Sequence of protein 2:
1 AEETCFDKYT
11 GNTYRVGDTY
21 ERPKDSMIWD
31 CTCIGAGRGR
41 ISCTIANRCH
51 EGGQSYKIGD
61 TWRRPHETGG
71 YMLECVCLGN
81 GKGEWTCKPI

The following describes two proteins that form a bound complex.

Residue-level contacts at the interface:
Residue C43 in protein 2 interacts with residue G81 in protein 1 (closest heavy-atom distance 4.4 Å).
Residue G81 in protein 2 contacts residue W29 in protein 1 (closest heavy-atom distance 3.7 Å).
Residue C43 in protein 2 interacts with residue L78 in protein 1 (closest heavy-atom distance 3.2 Å).
Residue I41 in protein 2 interacts with residue N80 in protein 1 (closest heavy-atom distance 2.9 Å).
Residue I58 in protein 2 contacts residue S42 in protein 1 (closest heavy-atom distance 2.9 Å).
Residue G37 in protein 2 contacts residue K88 in protein 1 (closest heavy-atom distance 3.7 Å).
Residue N47 in protein 2 interacts with residue I45 in protein 1 (closest heavy-atom distance 2.9 Å).
Residue S42 in protein 2 is in contact with residue N80 in protein 1 (closest heavy-atom distance 3.5 Å).
Residue L78 in protein 2 interacts with residue I34 in protein 1 (closest heavy-atom distance 4.0 Å).
Residue K88 in protein 2 interacts with residue G37 in protein 1 (closest heavy-atom distance 3.7 Å).
Residue N80 in protein 2 interacts with residue W29 in protein 1 (closest heavy-atom distance 3.9 Å).
Residue V76 in protein 2 is in contact with residue A36 in protein 1 (closest heavy-atom distance 4.3 Å).
Residue M27 in protein 2 is in contact with residue K24 in protein 1 (closest heavy-atom distance 4.1 Å).
Residue R40 in protein 2 is in contact with residue T86 in protein 1 (closest heavy-atom distance 3.7 Å).
Residue R40 in protein 2 contacts residue L78 in protein 1 (closest heavy-atom distance 3.9 Å).
Residue G81 in protein 2 interacts with residue C43 in protein 1 (closest heavy-atom distance 4.4 Å).
Residue W29 in protein 2 contacts residue M27 in protein 1 (closest heavy-atom distance 4.2 Å).
Residue L78 in protein 2 is in contact with residue S42 in protein 1 (closest heavy-atom distance 2.8 Å).
Residue C43 in protein 2 is in contact with residue G79 in protein 1 (closest heavy-atom distance 4.0 Å).
Residue W29 in protein 2 interacts with residue N80 in protein 1 (closest heavy-atom distance 3.9 Å).
Residue T44 in protein 2 contacts residue N47 in protein 1 (closest heavy-atom distance 3.4 Å).
Residue E84 in protein 2 is in contact with residue R40 in protein 1 (closest heavy-atom distance 2.6 Å).
Residue I41 in protein 2 contacts residue L78 in protein 1 (closest heavy-atom distance 3.6 Å).
Residue G79 in protein 2 is in contact with residue C43 in protein 1 (closest heavy-atom distance 4.0 Å).
Residue A36 in protein 2 interacts with residue T86 in protein 1 (closest heavy-atom distance 4.0 Å).
Residue N47 in protein 2 contacts residue N47 in protein 1 (closest heavy-atom distance 3.5 Å).
Residue S42 in protein 2 interacts with residue L78 in protein 1 (closest heavy-atom distance 2.8 Å).
Residue C77 in protein 2 contacts residue S42 in protein 1 (closest heavy-atom distance 4.0 Å).
Residue D25 in protein 2 interacts with residue D25 in protein 1 (closest heavy-atom distance 4.1 Å).
Residue K88 in protein 2 is in contact with residue R38 in protein 1 (closest heavy-atom distance 3.1 Å).
Residue N47 in protein 2 is in contact with residue T44 in protein 1 (closest heavy-atom distance 3.4 Å).
Residue I45 in protein 2 contacts residue N47 in protein 1 (closest heavy-atom distance 2.9 Å).
Residue M27 in protein 2 interacts with residue W29 in protein 1 (closest heavy-atom distance 4.2 Å).
Residue L78 in protein 2 is in contact with residue C43 in protein 1 (closest heavy-atom distance 3.2 Å).
Residue T86 in protein 2 interacts with residue R40 in protein 1 (closest heavy-atom distance 3.7 Å).
Residue I58 in protein 2 interacts with residue C43 in protein 1 (closest heavy-atom distance 3.6 Å).
Residue R22 in protein 2 is in contact with residue N80 in protein 1 (closest heavy-atom distance 4.5 Å).
Residue A36 in protein 2 interacts with residue K88 in protein 1 (closest heavy-atom distance 2.7 Å).
Residue A36 in protein 2 is in contact with residue V76 in protein 1 (closest heavy-atom distance 4.3 Å).
Residue N80 in protein 2 is in contact with residue S42 in protein 1 (closest heavy-atom distance 3.5 Å).
Residue R38 in protein 2 interacts with residue K88 in protein 1 (closest heavy-atom distance 3.1 Å).
Residue I45 in protein 2 is in contact with residue I45 in protein 1 (closest heavy-atom distance 3.2 Å).
Residue C43 in protein 2 contacts residue N80 in protein 1 (closest heavy-atom distance 2.8 Å).
Residue S42 in protein 2 is in contact with residue C77 in protein 1 (closest heavy-atom distance 4.0 Å).
Residue L78 in protein 2 is in contact with residue I41 in protein 1 (closest heavy-atom distance 3.6 Å).
Residue T44 in protein 2 interacts with residue I58 in protein 1 (closest heavy-atom distance 3.9 Å).
Residue W29 in protein 2 is in contact with residue G81 in protein 1 (closest heavy-atom distance 3.7 Å).
Residue N80 in protein 2 interacts with residue I41 in protein 1 (closest heavy-atom distance 2.9 Å).
Residue N80 in protein 2 contacts residue C43 in protein 1 (closest heavy-atom distance 2.8 Å).
Residue R40 in protein 2 is in contact with residue E84 in protein 1 (closest heavy-atom distance 2.6 Å).
Residue I34 in protein 2 contacts residue L78 in protein 1 (closest heavy-atom distance 4.0 Å).
Residue C43 in protein 2 is in contact with residue I58 in protein 1 (closest heavy-atom distance 3.6 Å).
Residue S42 in protein 2 contacts residue I58 in protein 1 (closest heavy-atom distance 2.9 Å).
Residue K88 in protein 2 is in contact with residue A36 in protein 1 (closest heavy-atom distance 2.7 Å).
Residue V76 in protein 2 interacts with residue I34 in protein 1 (closest heavy-atom distance 4.0 Å).
Residue T86 in protein 2 contacts residue A36 in protein 1 (closest heavy-atom distance 4.0 Å).
Residue I34 in protein 2 interacts with residue V76 in protein 1 (closest heavy-atom distance 4.0 Å).
Residue I58 in protein 2 interacts with residue T44 in protein 1 (closest heavy-atom distance 3.9 Å).
Residue L78 in protein 2 contacts residue R40 in protein 1 (closest heavy-atom distance 3.9 Å).
Residue K24 in protein 2 is in contact with residue M27 in protein 1 (closest heavy-atom distance 4.1 Å).

Sequence of protein 1:
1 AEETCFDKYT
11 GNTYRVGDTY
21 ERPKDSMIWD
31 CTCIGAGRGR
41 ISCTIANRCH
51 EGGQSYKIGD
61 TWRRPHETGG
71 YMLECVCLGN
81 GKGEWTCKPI